These two protein chains interact to form a complex.

Sequence of the first protein:
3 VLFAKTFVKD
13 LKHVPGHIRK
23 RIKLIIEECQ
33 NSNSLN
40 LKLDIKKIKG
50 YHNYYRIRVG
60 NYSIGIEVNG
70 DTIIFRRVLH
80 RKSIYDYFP

Sequence of the second protein:
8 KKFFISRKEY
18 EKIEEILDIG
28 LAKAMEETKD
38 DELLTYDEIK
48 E

Residue-level contacts at the interface:
Residue A6 in the first protein interacts with residue L40 in the second protein (closest heavy-atom distance 3.7 Å).
Residue K45 in the first protein contacts residue D25 in the second protein (closest heavy-atom distance 2.6 Å).
Residue F5 in the first protein contacts residue I46 in the second protein (closest heavy-atom distance 4.0 Å).
Residue P88 in the first protein interacts with residue K30 in the second protein (closest heavy-atom distance 2.7 Å).
Residue F5 in the first protein contacts residue Y43 in the second protein (closest heavy-atom distance 3.7 Å).
Residue L78 in the first protein interacts with residue A31 in the second protein (closest heavy-atom distance 3.7 Å).
Residue F87 in the first protein is in contact with residue I26 in the second protein (closest heavy-atom distance 3.6 Å).
Residue A6 in the first protein is in contact with residue D38 in the second protein (closest heavy-atom distance 3.8 Å).
Residue Y86 in the first protein contacts residue E34 in the second protein (closest heavy-atom distance 3.3 Å).
Residue V10 in the first protein is in contact with residue L41 in the second protein (closest heavy-atom distance 3.8 Å).
Residue F5 in the first protein interacts with residue E39 in the second protein (closest heavy-atom distance 3.7 Å).
Residue Y86 in the first protein interacts with residue K30 in the second protein (closest heavy-atom distance 3.5 Å).
Residue G64 in the first protein interacts with residue L28 in the second protein (closest heavy-atom distance 3.7 Å).
Residue Y50 in the first protein is in contact with residue I26 in the second protein (closest heavy-atom distance 3.9 Å).
Residue Y53 in the first protein is in contact with residue E33 in the second protein (closest heavy-atom distance 3.8 Å).
Residue A6 in the first protein is in contact with residue E39 in the second protein (closest heavy-atom distance 3.6 Å).
Residue I47 in the first protein interacts with residue D25 in the second protein (closest heavy-atom distance 3.6 Å).
Residue Y50 in the first protein contacts residue E33 in the second protein (closest heavy-atom distance 3.5 Å).
Residue Y50 in the first protein interacts with residue K30 in the second protein (closest heavy-atom distance 3.3 Å).
Residue E29 in the first protein contacts residue Y43 in the second protein (closest heavy-atom distance 2.8 Å).
Residue R55 in the first protein contacts residue D25 in the second protein (closest heavy-atom distance 3.6 Å).
Residue S62 in the first protein interacts with residue L28 in the second protein (closest heavy-atom distance 3.9 Å).
Residue Q32 in the first protein interacts with residue Y43 in the second protein (closest heavy-atom distance 3.5 Å).
Residue Y86 in the first protein is in contact with residue G27 in the second protein (closest heavy-atom distance 3.3 Å).
Residue R80 in the first protein contacts residue E21 in the second protein (closest heavy-atom distance 3.1 Å).
Residue V10 in the first protein contacts residue I46 in the second protein (closest heavy-atom distance 3.3 Å).
Residue T8 in the first protein is in contact with residue D38 in the second protein (closest heavy-atom distance 2.6 Å).
Residue F5 in the first protein contacts residue L41 in the second protein (closest heavy-atom distance 2.7 Å).
Residue Y86 in the first protein contacts residue A31 in the second protein (closest heavy-atom distance 3.8 Å).
Residue I83 in the first protein is in contact with residue L28 in the second protein (closest heavy-atom distance 3.4 Å).
Residue L4 in the first protein interacts with residue L41 in the second protein (closest heavy-atom distance 3.2 Å).
Residue I65 in the first protein is in contact with residue M32 in the second protein (closest heavy-atom distance 3.2 Å).
Residue R80 in the first protein is in contact with residue I20 in the second protein (closest heavy-atom distance 3.7 Å).
Residue I28 in the first protein interacts with residue Y43 in the second protein (closest heavy-atom distance 3.6 Å).
Residue R57 in the first protein interacts with residue E21 in the second protein (closest heavy-atom distance 2.8 Å).
Residue K25 in the first protein is in contact with residue Y43 in the second protein (closest heavy-atom distance 3.9 Å).
Residue F87 in the first protein interacts with residue I23 in the second protein (closest heavy-atom distance 3.6 Å).
Residue R76 in the first protein is in contact with residue T35 in the second protein (closest heavy-atom distance 3.3 Å).
Residue R80 in the first protein interacts with residue L24 in the second protein (closest heavy-atom distance 3.6 Å).
Residue Y50 in the first protein is in contact with residue A29 in the second protein (closest heavy-atom distance 3.5 Å).
Residue R55 in the first protein is in contact with residue L28 in the second protein (closest heavy-atom distance 3.5 Å).
Residue I73 in the first protein contacts residue L40 in the second protein (closest heavy-atom distance 3.9 Å).
Residue I83 in the first protein contacts residue L24 in the second protein (closest heavy-atom distance 3.2 Å).
Residue E66 in the first protein contacts residue M32 in the second protein (closest heavy-atom distance 3.6 Å).
Residue K7 in the first protein contacts residue D38 in the second protein (closest heavy-atom distance 3.5 Å).
Residue R76 in the first protein interacts with residue A31 in the second protein (closest heavy-atom distance 2.9 Å).
Residue Y84 in the first protein interacts with residue L24 in the second protein (closest heavy-atom distance 3.7 Å).
Residue F5 in the first protein is in contact with residue L40 in the second protein (closest heavy-atom distance 3.5 Å).
Residue R75 in the first protein interacts with residue T35 in the second protein (closest heavy-atom distance 3.0 Å).
Residue I83 in the first protein contacts residue G27 in the second protein (closest heavy-atom distance 3.6 Å).
Residue Y53 in the first protein is in contact with residue M32 in the second protein (closest heavy-atom distance 3.7 Å).
Residue F5 in the first protein interacts with residue T42 in the second protein (closest heavy-atom distance 3.9 Å).
Residue I63 in the first protein contacts residue L28 in the second protein (closest heavy-atom distance 3.9 Å).
Residue R76 in the first protein contacts residue M32 in the second protein (closest heavy-atom distance 3.7 Å).
Residue G64 in the first protein is in contact with residue M32 in the second protein (closest heavy-atom distance 3.5 Å).
Residue L13 in the first protein contacts residue I46 in the second protein (closest heavy-atom distance 3.8 Å).
Residue T8 in the first protein contacts residue T35 in the second protein (closest heavy-atom distance 3.6 Å).
Residue Y53 in the first protein contacts residue A29 in the second protein (closest heavy-atom distance 3.4 Å).
Residue K7 in the first protein interacts with residue E39 in the second protein (closest heavy-atom distance 2.9 Å).
Residue Y84 in the first protein is in contact with residue I20 in the second protein (closest heavy-atom distance 3.1 Å).